This data describes a binding interaction between two proteins.

Sequence of the second protein:
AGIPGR

Sequence of the first protein:
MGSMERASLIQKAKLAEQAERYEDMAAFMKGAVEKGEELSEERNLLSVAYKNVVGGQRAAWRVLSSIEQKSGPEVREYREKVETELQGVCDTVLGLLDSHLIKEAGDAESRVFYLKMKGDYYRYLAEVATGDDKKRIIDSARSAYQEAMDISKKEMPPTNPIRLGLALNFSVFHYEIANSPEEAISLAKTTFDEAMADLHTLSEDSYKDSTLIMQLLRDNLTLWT

Contacts between the two chains:
Residue N47 in the first protein interacts with residue R11 in the second protein (closest heavy-atom distance 3.9 Å).
Residue L234 in the first protein contacts residue A5 in the second protein (closest heavy-atom distance 3.3 Å).
Residue V183 in the first protein interacts with residue G6 in the second protein (closest heavy-atom distance 3.5 Å).
Residue E187 in the first protein contacts residue A5 in the second protein (closest heavy-atom distance 3.2 Å).
Residue L227 in the first protein contacts residue I8 in the second protein (closest heavy-atom distance 4.2 Å).
Residue V183 in the first protein interacts with residue A5 in the second protein (closest heavy-atom distance 4.5 Å).
Residue L179 in the first protein interacts with residue I8 in the second protein (closest heavy-atom distance 3.6 Å).
Residue L179 in the first protein is in contact with residue G6 in the second protein (closest heavy-atom distance 3.8 Å).
Residue W235 in the first protein contacts residue A5 in the second protein (closest heavy-atom distance 3.5 Å).
Residue L48 in the first protein is in contact with residue R11 in the second protein (closest heavy-atom distance 3.5 Å).
Residue L227 in the first protein contacts residue P9 in the second protein (closest heavy-atom distance 3.7 Å).
Residue N180 in the first protein is in contact with residue I8 in the second protein (closest heavy-atom distance 2.9 Å).
Residue N231 in the first protein is in contact with residue G6 in the second protein (closest heavy-atom distance 2.9 Å).
Residue V51 in the first protein is in contact with residue R11 in the second protein (closest heavy-atom distance 3.8 Å).
Residue E19 in the first protein interacts with residue R11 in the second protein (closest heavy-atom distance 2.8 Å).
Residue N231 in the first protein interacts with residue A5 in the second protein (closest heavy-atom distance 3.6 Å).
Residue K127 in the first protein is in contact with residue I8 in the second protein (closest heavy-atom distance 3.3 Å).
Residue G176 in the first protein contacts residue I8 in the second protein (closest heavy-atom distance 4.0 Å).
Residue I224 in the first protein interacts with residue I8 in the second protein (closest heavy-atom distance 3.9 Å).
Residue V51 in the first protein is in contact with residue G10 in the second protein (closest heavy-atom distance 3.8 Å).
Residue M27 in the first protein is in contact with residue R11 in the second protein (closest heavy-atom distance 4.9 Å).